Interface contacts:
Residue V61 in chain B is in contact with residue R472 in chain A (closest heavy-atom distance 3.8 Å).

Sequence of chain A:
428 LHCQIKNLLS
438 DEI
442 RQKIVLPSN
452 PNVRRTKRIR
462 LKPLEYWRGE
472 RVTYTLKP

Sequence of chain B:
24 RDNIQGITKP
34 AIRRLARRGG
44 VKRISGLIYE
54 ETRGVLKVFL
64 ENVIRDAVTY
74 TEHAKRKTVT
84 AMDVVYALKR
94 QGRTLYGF

This data describes a binding interaction between two proteins.